Residue-level contacts at the interface:
Residue T14 in the second protein interacts with residue A89 in the first protein (closest heavy-atom distance 3.2 Å).
Residue S22 in the second protein contacts residue E128 in the first protein (closest heavy-atom distance 3.8 Å).
Residue I91 in the second protein is in contact with residue S39 in the first protein (closest heavy-atom distance 3.8 Å).
Residue R84 in the second protein is in contact with residue F20 in the first protein (closest heavy-atom distance 3.3 Å).
Residue Q26 in the second protein interacts with residue E128 in the first protein (closest heavy-atom distance 3.3 Å).
Residue R20 in the second protein contacts residue M125 in the first protein (closest heavy-atom distance 3.5 Å).
Residue N92 in the second protein contacts residue R38 in the first protein (closest heavy-atom distance 3.1 Å).
Residue K16 in the second protein interacts with residue E115 in the first protein (closest heavy-atom distance 2.9 Å).
Residue S22 in the second protein is in contact with residue F142 in the first protein (closest heavy-atom distance 3.5 Å).
Residue P8 in the second protein is in contact with residue L113 in the first protein (closest heavy-atom distance 3.6 Å).
Residue D9 in the second protein is in contact with residue L113 in the first protein (closest heavy-atom distance 3.4 Å).
Residue K16 in the second protein is in contact with residue L117 in the first protein (closest heavy-atom distance 3.6 Å).
Residue K117 in the second protein contacts residue E124 in the first protein (closest heavy-atom distance 2.9 Å).
Residue S22 in the second protein is in contact with residue M146 in the first protein (closest heavy-atom distance 3.3 Å).
Residue S54 in the second protein interacts with residue M146 in the first protein (closest heavy-atom distance 3.5 Å).
Residue F18 in the second protein interacts with residue F142 in the first protein (closest heavy-atom distance 3.5 Å).
Residue A12 in the second protein interacts with residue F93 in the first protein (closest heavy-atom distance 3.5 Å).
Residue N111 in the second protein is in contact with residue E120 in the first protein (closest heavy-atom distance 3.6 Å).
Residue F18 in the second protein is in contact with residue V143 in the first protein (closest heavy-atom distance 3.5 Å).
Residue R287 in the second protein contacts residue E124 in the first protein (closest heavy-atom distance 3.0 Å).
Residue M288 in the second protein interacts with residue E120 in the first protein (closest heavy-atom distance 3.7 Å).
Residue V15 in the second protein contacts residue M110 in the first protein (closest heavy-atom distance 3.8 Å).
Residue N13 in the second protein interacts with residue G114 in the first protein (closest heavy-atom distance 3.4 Å).
Residue R52 in the second protein contacts residue R127 in the first protein (closest heavy-atom distance 3.3 Å).
Residue K235 in the second protein contacts residue G41 in the first protein (closest heavy-atom distance 3.3 Å).
Residue S290 in the second protein is in contact with residue T118 in the first protein (closest heavy-atom distance 2.8 Å).
Residue I91 in the second protein is in contact with residue R38 in the first protein (closest heavy-atom distance 3.7 Å).
Residue L19 in the second protein interacts with residue M110 in the first protein (closest heavy-atom distance 3.5 Å).
Residue I23 in the second protein interacts with residue E128 in the first protein (closest heavy-atom distance 3.4 Å).
Residue V15 in the second protein is in contact with residue F90 in the first protein (closest heavy-atom distance 3.7 Å).
Residue N92 in the second protein is in contact with residue T35 in the first protein (closest heavy-atom distance 3.4 Å).
Residue T14 in the second protein contacts residue D81 in the first protein (closest heavy-atom distance 3.2 Å).
Residue I73 in the second protein contacts residue E15 in the first protein (closest heavy-atom distance 3.6 Å).
Residue S290 in the second protein contacts residue E120 in the first protein (closest heavy-atom distance 3.3 Å).
Residue I91 in the second protein interacts with residue T35 in the first protein (closest heavy-atom distance 3.6 Å).
Residue I109 in the second protein is in contact with residue E120 in the first protein (closest heavy-atom distance 3.4 Å).
Residue R287 in the second protein interacts with residue E128 in the first protein (closest heavy-atom distance 3.6 Å).
Residue L79 in the second protein contacts residue L19 in the first protein (closest heavy-atom distance 3.5 Å).
Residue S53 in the second protein interacts with residue M146 in the first protein (closest heavy-atom distance 3.1 Å).
Residue L87 in the second protein contacts residue F20 in the first protein (closest heavy-atom distance 3.8 Å).
Residue K117 in the second protein interacts with residue R127 in the first protein (closest heavy-atom distance 3.7 Å).
Residue H77 in the second protein interacts with residue S18 in the first protein (closest heavy-atom distance 3.1 Å).
Residue K16 in the second protein interacts with residue M110 in the first protein (closest heavy-atom distance 3.7 Å).
Residue F55 in the second protein is in contact with residue M146 in the first protein (closest heavy-atom distance 2.7 Å).
Residue R84 in the second protein contacts residue K22 in the first protein (closest heavy-atom distance 3.7 Å).
Residue L19 in the second protein contacts residue M125 in the first protein (closest heavy-atom distance 3.5 Å).
Residue S54 in the second protein is in contact with residue M145 in the first protein (closest heavy-atom distance 3.1 Å).
Residue R52 in the second protein is in contact with residue M145 in the first protein (closest heavy-atom distance 3.2 Å).
Residue N13 in the second protein contacts residue E115 in the first protein (closest heavy-atom distance 2.8 Å).
Residue D9 in the second protein is in contact with residue G114 in the first protein (closest heavy-atom distance 3.7 Å).
Residue S54 in the second protein interacts with residue A148 in the first protein (closest heavy-atom distance 3.8 Å).
Residue I73 in the second protein interacts with residue L19 in the first protein (closest heavy-atom distance 3.8 Å).
Residue C11 in the second protein contacts residue A89 in the first protein (closest heavy-atom distance 3.8 Å).
Residue R84 in the second protein interacts with residue L19 in the first protein (closest heavy-atom distance 2.6 Å).
Residue R52 in the second protein interacts with residue E128 in the first protein (closest heavy-atom distance 2.9 Å).
Residue L19 in the second protein contacts residue F142 in the first protein (closest heavy-atom distance 3.7 Å).
Residue K16 in the second protein interacts with residue L113 in the first protein (closest heavy-atom distance 3.3 Å).
Residue M288 in the second protein contacts residue E124 in the first protein (closest heavy-atom distance 3.5 Å).
Residue F18 in the second protein contacts residue M146 in the first protein (closest heavy-atom distance 3.6 Å).
Residue S53 in the second protein interacts with residue M145 in the first protein (closest heavy-atom distance 3.7 Å).

Sequence of the second protein:
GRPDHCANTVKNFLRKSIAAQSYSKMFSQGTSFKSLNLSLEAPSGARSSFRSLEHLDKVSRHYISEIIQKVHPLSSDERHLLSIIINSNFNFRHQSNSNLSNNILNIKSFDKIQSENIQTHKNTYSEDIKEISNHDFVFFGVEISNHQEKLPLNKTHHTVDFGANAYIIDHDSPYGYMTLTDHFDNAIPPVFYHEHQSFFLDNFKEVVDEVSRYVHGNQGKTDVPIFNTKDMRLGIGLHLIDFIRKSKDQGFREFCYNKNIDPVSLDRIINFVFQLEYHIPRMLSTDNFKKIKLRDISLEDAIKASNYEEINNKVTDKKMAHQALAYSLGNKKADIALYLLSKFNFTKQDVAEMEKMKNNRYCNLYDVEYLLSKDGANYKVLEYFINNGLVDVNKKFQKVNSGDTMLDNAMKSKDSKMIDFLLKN

This data describes a binding interaction between two proteins.

Sequence of the first protein:
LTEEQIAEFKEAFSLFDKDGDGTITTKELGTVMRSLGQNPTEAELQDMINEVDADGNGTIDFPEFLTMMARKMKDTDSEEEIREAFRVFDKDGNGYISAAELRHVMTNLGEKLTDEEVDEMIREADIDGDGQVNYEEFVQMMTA